Interface contacts:
Residue T188 in chain B interacts with residue G10 in chain A (closest heavy-atom distance 3.4 Å).
Residue Y261 in chain B is in contact with residue K11 in chain A (closest heavy-atom distance 3.3 Å).
Residue T188 in chain B interacts with residue F9 in chain A (closest heavy-atom distance 4.0 Å).
Residue P103 in chain B is in contact with residue Y1 in chain A (closest heavy-atom distance 4.1 Å).
Residue L108 in chain B is in contact with residue F9 in chain A (closest heavy-atom distance 4.5 Å).
Residue C184 in chain B is in contact with residue K11 in chain A (closest heavy-atom distance 3.3 Å).
Residue S186 in chain B contacts residue G10 in chain A (closest heavy-atom distance 3.2 Å).
Residue S186 in chain B contacts residue F9 in chain A (closest heavy-atom distance 3.2 Å).
Residue D336 in chain B contacts residue Y15 in chain A (closest heavy-atom distance 2.8 Å).
Residue Y243 in chain B is in contact with residue G10 in chain A (closest heavy-atom distance 4.6 Å).
Residue Q260 in chain B contacts residue K8 in chain A (closest heavy-atom distance 4.0 Å).
Residue E196 in chain B interacts with residue T14 in chain A (closest heavy-atom distance 3.1 Å).
Residue N185 in chain B contacts residue K11 in chain A (closest heavy-atom distance 3.8 Å).
Residue T154 in chain B contacts residue Y1 in chain A (closest heavy-atom distance 3.3 Å).
Residue Q260 in chain B contacts residue G10 in chain A (closest heavy-atom distance 4.8 Å).
Residue C242 in chain B is in contact with residue G12 in chain A (closest heavy-atom distance 4.6 Å).
Residue H370 in chain B contacts residue Y15 in chain A (closest heavy-atom distance 3.9 Å).
Residue C190 in chain B is in contact with residue G13 in chain A (closest heavy-atom distance 3.7 Å).
Residue V182 in chain B contacts residue F9 in chain A (closest heavy-atom distance 3.7 Å).
Residue D245 in chain B is in contact with residue Y15 in chain A (closest heavy-atom distance 2.8 Å).
Residue V199 in chain B interacts with residue F9 in chain A (closest heavy-atom distance 3.7 Å).
Residue S206 in chain B contacts residue K11 in chain A (closest heavy-atom distance 3.6 Å).
Residue C97 in chain B is in contact with residue Y1 in chain A (closest heavy-atom distance 4.3 Å).
Residue S105 in chain B contacts residue F9 in chain A (closest heavy-atom distance 3.6 Å).
Residue D104 in chain B interacts with residue F9 in chain A (closest heavy-atom distance 4.2 Å).
Residue I183 in chain B is in contact with residue F9 in chain A (closest heavy-atom distance 3.8 Å).
Residue P102 in chain B is in contact with residue Y1 in chain A (closest heavy-atom distance 3.7 Å).
Residue Y101 in chain B contacts residue Y1 in chain A (closest heavy-atom distance 3.7 Å).
Residue L247 in chain B contacts residue Y15 in chain A (closest heavy-atom distance 4.0 Å).
Residue T188 in chain B interacts with residue K11 in chain A (closest heavy-atom distance 3.0 Å).
Residue Y362 in chain B interacts with residue Y15 in chain A (closest heavy-atom distance 3.2 Å).
Residue I183 in chain B contacts residue G10 in chain A (closest heavy-atom distance 4.5 Å).
Residue L244 in chain B is in contact with residue Y15 in chain A (closest heavy-atom distance 4.3 Å).
Residue C190 in chain B interacts with residue T14 in chain A (closest heavy-atom distance 4.0 Å).
Residue F366 in chain B interacts with residue Y15 in chain A (closest heavy-atom distance 3.5 Å).
Residue D336 in chain B contacts residue T14 in chain A (closest heavy-atom distance 4.8 Å).
Residue Y243 in chain B is in contact with residue K11 in chain A (closest heavy-atom distance 3.5 Å).
Residue F158 in chain B is in contact with residue Y1 in chain A (closest heavy-atom distance 3.2 Å).
Residue L244 in chain B interacts with residue G12 in chain A (closest heavy-atom distance 4.5 Å).
Residue Y261 in chain B contacts residue G10 in chain A (closest heavy-atom distance 3.7 Å).
Residue K333 in chain B is in contact with residue Y15 in chain A (closest heavy-atom distance 3.9 Å).
Residue Y243 in chain B contacts residue G12 in chain A (closest heavy-atom distance 2.7 Å).
Residue Q195 in chain B contacts residue T14 in chain A (closest heavy-atom distance 4.3 Å).
Residue H157 in chain B contacts residue Y1 in chain A (closest heavy-atom distance 3.0 Å).
Residue L208 in chain B is in contact with residue K11 in chain A (closest heavy-atom distance 4.4 Å).
Residue V372 in chain B interacts with residue G13 in chain A (closest heavy-atom distance 4.6 Å).
Residue R100 in chain B interacts with residue Y1 in chain A (closest heavy-atom distance 3.4 Å).
Residue E196 in chain B contacts residue G13 in chain A (closest heavy-atom distance 3.2 Å).
Residue M246 in chain B is in contact with residue Y15 in chain A (closest heavy-atom distance 3.0 Å).
Residue T188 in chain B is in contact with residue G12 in chain A (closest heavy-atom distance 3.8 Å).
Residue F187 in chain B is in contact with residue G10 in chain A (closest heavy-atom distance 4.4 Å).
Residue V372 in chain B contacts residue T14 in chain A (closest heavy-atom distance 3.4 Å).
Residue E196 in chain B interacts with residue G12 in chain A (closest heavy-atom distance 4.5 Å).
Residue Q260 in chain B interacts with residue F9 in chain A (closest heavy-atom distance 4.8 Å).
Residue T188 in chain B interacts with residue G13 in chain A (closest heavy-atom distance 4.1 Å).
Residue F187 in chain B contacts residue K11 in chain A (closest heavy-atom distance 3.7 Å).
Residue M194 in chain B contacts residue T14 in chain A (closest heavy-atom distance 3.2 Å).
Residue C337 in chain B interacts with residue Y15 in chain A (closest heavy-atom distance 4.1 Å).
Residue S186 in chain B interacts with residue K11 in chain A (closest heavy-atom distance 2.7 Å).
Residue V372 in chain B is in contact with residue Y15 in chain A (closest heavy-atom distance 3.8 Å).

Sequence of chain A:
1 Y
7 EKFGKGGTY

This data describes a binding interaction between two proteins.

Sequence of chain B:
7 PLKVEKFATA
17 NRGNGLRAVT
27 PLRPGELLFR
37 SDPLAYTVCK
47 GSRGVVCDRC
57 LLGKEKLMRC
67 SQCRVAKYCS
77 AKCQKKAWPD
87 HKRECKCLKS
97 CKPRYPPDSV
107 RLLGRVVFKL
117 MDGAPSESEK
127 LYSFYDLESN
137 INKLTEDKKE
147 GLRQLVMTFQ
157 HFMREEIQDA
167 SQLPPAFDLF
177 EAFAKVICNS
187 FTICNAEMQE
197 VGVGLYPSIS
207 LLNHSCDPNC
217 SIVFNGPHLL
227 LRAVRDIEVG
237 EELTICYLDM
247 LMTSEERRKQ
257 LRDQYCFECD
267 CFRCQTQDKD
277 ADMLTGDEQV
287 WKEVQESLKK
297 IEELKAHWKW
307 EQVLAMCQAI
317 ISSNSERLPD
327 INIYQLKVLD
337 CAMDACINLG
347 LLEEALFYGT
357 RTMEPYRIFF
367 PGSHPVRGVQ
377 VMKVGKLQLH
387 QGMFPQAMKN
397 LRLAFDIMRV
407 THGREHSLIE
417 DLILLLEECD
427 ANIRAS